These two protein chains interact to form a complex.

Residue-level contacts at the interface:
Residue S242 in the second protein contacts residue G139 in the first protein (closest heavy-atom distance 3.3 Å).
Residue E243 in the second protein interacts with residue G139 in the first protein (closest heavy-atom distance 3.5 Å).
Residue E243 in the second protein contacts residue V138 in the first protein (closest heavy-atom distance 3.7 Å).

Sequence of the second protein:
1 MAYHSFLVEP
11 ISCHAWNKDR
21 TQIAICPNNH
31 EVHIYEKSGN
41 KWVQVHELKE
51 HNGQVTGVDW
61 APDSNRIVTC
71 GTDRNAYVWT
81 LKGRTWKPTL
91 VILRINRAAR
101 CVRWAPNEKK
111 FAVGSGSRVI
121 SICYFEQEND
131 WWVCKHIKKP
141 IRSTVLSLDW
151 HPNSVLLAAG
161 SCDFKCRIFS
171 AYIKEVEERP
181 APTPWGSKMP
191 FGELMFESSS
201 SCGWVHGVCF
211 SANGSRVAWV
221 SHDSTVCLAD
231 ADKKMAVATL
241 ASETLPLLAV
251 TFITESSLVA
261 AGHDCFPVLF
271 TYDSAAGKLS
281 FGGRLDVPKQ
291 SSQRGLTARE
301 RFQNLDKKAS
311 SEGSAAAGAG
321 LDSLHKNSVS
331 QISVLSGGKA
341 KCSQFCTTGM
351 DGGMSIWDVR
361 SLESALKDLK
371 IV

Sequence of the first protein:
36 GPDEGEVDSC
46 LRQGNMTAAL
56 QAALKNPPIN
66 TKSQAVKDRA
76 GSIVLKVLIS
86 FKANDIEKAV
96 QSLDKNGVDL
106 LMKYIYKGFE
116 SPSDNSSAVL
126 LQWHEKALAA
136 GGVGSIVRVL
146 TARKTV